Residue-level contacts at the interface:
Residue K170 in protein 2 is in contact with residue L9 in protein 1 (closest heavy-atom distance 4.0 Å).
Residue Q179 in protein 2 contacts residue Y5 in protein 1 (closest heavy-atom distance 3.9 Å).
Residue D101 in protein 2 contacts residue Y7 in protein 1 (closest heavy-atom distance 2.7 Å).
Residue E87 in protein 2 interacts with residue T1 in protein 1 (closest heavy-atom distance 2.7 Å).
Residue H94 in protein 2 is in contact with residue I2 in protein 1 (closest heavy-atom distance 4.1 Å).
Residue Y140 in protein 2 contacts residue L9 in protein 1 (closest heavy-atom distance 3.7 Å).
Residue L180 in protein 2 is in contact with residue Y5 in protein 1 (closest heavy-atom distance 3.7 Å).
Residue M69 in protein 2 is in contact with residue I2 in protein 1 (closest heavy-atom distance 4.0 Å).
Residue Y31 in protein 2 is in contact with residue T1 in protein 1 (closest heavy-atom distance 2.8 Å).
Residue Y183 in protein 2 is in contact with residue T1 in protein 1 (closest heavy-atom distance 2.6 Å).
Residue T167 in protein 2 interacts with residue L9 in protein 1 (closest heavy-atom distance 2.6 Å).
Residue V176 in protein 2 is in contact with residue Y7 in protein 1 (closest heavy-atom distance 4.0 Å).
Residue Y147 in protein 2 is in contact with residue L9 in protein 1 (closest heavy-atom distance 4.0 Å).
Residue T97 in protein 2 contacts residue Y7 in protein 1 (closest heavy-atom distance 3.2 Å).
Residue Y183 in protein 2 interacts with residue A3 in protein 1 (closest heavy-atom distance 3.7 Å).
Residue K90 in protein 2 is in contact with residue T1 in protein 1 (closest heavy-atom distance 3.2 Å).
Residue Y83 in protein 2 contacts residue T1 in protein 1 (closest heavy-atom distance 4.3 Å).
Residue Y183 in protein 2 interacts with residue I2 in protein 1 (closest heavy-atom distance 3.8 Å).
Residue T166 in protein 2 is in contact with residue L9 in protein 1 (closest heavy-atom distance 4.9 Å).
Residue T167 in protein 2 interacts with residue K8 in protein 1 (closest heavy-atom distance 4.5 Å).
Residue M29 in protein 2 contacts residue T1 in protein 1 (closest heavy-atom distance 3.8 Å).
Residue W171 in protein 2 interacts with residue L9 in protein 1 (closest heavy-atom distance 3.4 Å).
Residue K90 in protein 2 interacts with residue I2 in protein 1 (closest heavy-atom distance 2.8 Å).
Residue Y123 in protein 2 contacts residue I2 in protein 1 (closest heavy-atom distance 3.5 Å).
Residue L105 in protein 2 interacts with residue L9 in protein 1 (closest heavy-atom distance 3.5 Å).
Residue H138 in protein 2 interacts with residue Y5 in protein 1 (closest heavy-atom distance 2.7 Å).
Residue H94 in protein 2 contacts residue Y5 in protein 1 (closest heavy-atom distance 4.1 Å).
Residue F33 in protein 2 contacts residue I2 in protein 1 (closest heavy-atom distance 4.1 Å).
Residue H94 in protein 2 interacts with residue A3 in protein 1 (closest heavy-atom distance 3.2 Å).
Residue Q179 in protein 2 contacts residue D4 in protein 1 (closest heavy-atom distance 5.0 Å).
Residue F57 in protein 2 is in contact with residue T1 in protein 1 (closest heavy-atom distance 4.8 Å).
Residue W171 in protein 2 is in contact with residue Y7 in protein 1 (closest heavy-atom distance 3.3 Å).
Residue Y195 in protein 2 is in contact with residue T1 in protein 1 (closest heavy-atom distance 2.7 Å).
Residue Y140 in protein 2 interacts with residue Y7 in protein 1 (closest heavy-atom distance 3.4 Å).
Residue R89 in protein 2 contacts residue D4 in protein 1 (closest heavy-atom distance 3.2 Å).
Residue V176 in protein 2 contacts residue Y5 in protein 1 (closest heavy-atom distance 4.5 Å).
Residue T187 in protein 2 is in contact with residue T1 in protein 1 (closest heavy-atom distance 3.5 Å).
Residue H98 in protein 2 is in contact with residue Y7 in protein 1 (closest heavy-atom distance 3.9 Å).
Residue V91 in protein 2 interacts with residue I2 in protein 1 (closest heavy-atom distance 3.3 Å).
Residue R121 in protein 2 is in contact with residue Y7 in protein 1 (closest heavy-atom distance 3.5 Å).
Residue Y123 in protein 2 contacts residue A3 in protein 1 (closest heavy-atom distance 3.0 Å).
Residue R121 in protein 2 contacts residue Y5 in protein 1 (closest heavy-atom distance 2.7 Å).
Residue D101 in protein 2 interacts with residue L9 in protein 1 (closest heavy-atom distance 3.6 Å).
Residue W191 in protein 2 is in contact with residue T1 in protein 1 (closest heavy-atom distance 3.4 Å).
Residue Q179 in protein 2 interacts with residue N6 in protein 1 (closest heavy-atom distance 3.3 Å).
Residue T104 in protein 2 interacts with residue L9 in protein 1 (closest heavy-atom distance 3.5 Å).
Residue E87 in protein 2 is in contact with residue I2 in protein 1 (closest heavy-atom distance 2.9 Å).
Residue K90 in protein 2 is in contact with residue D4 in protein 1 (closest heavy-atom distance 4.0 Å).
Residue V176 in protein 2 contacts residue N6 in protein 1 (closest heavy-atom distance 3.6 Å).
Residue L180 in protein 2 interacts with residue A3 in protein 1 (closest heavy-atom distance 4.9 Å).
Residue K170 in protein 2 contacts residue K8 in protein 1 (closest heavy-atom distance 4.2 Å).
Residue Y31 in protein 2 contacts residue I2 in protein 1 (closest heavy-atom distance 3.2 Å).
Residue W171 in protein 2 interacts with residue K8 in protein 1 (closest heavy-atom distance 2.8 Å).
Residue Y123 in protein 2 interacts with residue Y5 in protein 1 (closest heavy-atom distance 4.0 Å).
Residue K90 in protein 2 contacts residue A3 in protein 1 (closest heavy-atom distance 3.9 Å).
Residue Y108 in protein 2 contacts residue L9 in protein 1 (closest heavy-atom distance 2.8 Å).

Sequence of protein 2:
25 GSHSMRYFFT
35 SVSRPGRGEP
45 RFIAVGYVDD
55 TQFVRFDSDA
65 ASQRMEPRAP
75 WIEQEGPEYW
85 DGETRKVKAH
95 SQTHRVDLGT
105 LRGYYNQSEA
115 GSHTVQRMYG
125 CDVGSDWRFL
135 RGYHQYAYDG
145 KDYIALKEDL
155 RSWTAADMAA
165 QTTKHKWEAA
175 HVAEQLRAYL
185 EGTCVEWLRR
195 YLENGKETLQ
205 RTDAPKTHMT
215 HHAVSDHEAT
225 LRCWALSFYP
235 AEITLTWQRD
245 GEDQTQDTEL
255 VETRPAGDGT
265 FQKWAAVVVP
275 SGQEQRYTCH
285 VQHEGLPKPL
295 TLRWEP

The following describes two proteins that form a bound complex.

Sequence of protein 1:
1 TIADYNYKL